Residue-level contacts at the interface:
Residue W356 in the first protein is in contact with residue S125 in the second protein (closest heavy-atom distance 4.2 Å).
Residue F308 in the first protein contacts residue N101 in the second protein (closest heavy-atom distance 4.3 Å).
Residue F308 in the first protein interacts with residue I122 in the second protein (closest heavy-atom distance 3.7 Å).
Residue S352 in the first protein interacts with residue S125 in the second protein (closest heavy-atom distance 4.9 Å).
Residue W356 in the first protein is in contact with residue V124 in the second protein (closest heavy-atom distance 3.9 Å).
Residue F308 in the first protein interacts with residue D103 in the second protein (closest heavy-atom distance 4.9 Å).
Residue F308 in the first protein is in contact with residue V124 in the second protein (closest heavy-atom distance 4.4 Å).
Residue F354 in the first protein interacts with residue S125 in the second protein (closest heavy-atom distance 4.9 Å).
Residue F308 in the first protein contacts residue V102 in the second protein (closest heavy-atom distance 4.7 Å).

Sequence of the second protein:
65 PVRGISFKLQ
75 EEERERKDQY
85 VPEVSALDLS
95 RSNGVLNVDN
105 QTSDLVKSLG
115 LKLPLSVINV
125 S

These two protein chains interact to form a complex.

Sequence of the first protein:
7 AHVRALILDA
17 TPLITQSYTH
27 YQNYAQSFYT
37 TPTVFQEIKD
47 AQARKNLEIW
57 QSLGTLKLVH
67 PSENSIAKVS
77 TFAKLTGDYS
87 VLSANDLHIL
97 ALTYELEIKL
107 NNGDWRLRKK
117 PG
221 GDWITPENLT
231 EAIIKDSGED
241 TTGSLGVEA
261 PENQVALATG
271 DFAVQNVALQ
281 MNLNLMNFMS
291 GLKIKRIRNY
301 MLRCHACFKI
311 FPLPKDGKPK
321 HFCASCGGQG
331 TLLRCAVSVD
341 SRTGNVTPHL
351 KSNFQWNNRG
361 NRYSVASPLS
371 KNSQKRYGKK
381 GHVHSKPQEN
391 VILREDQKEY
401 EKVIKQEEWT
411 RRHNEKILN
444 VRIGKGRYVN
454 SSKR